These two protein chains interact to form a complex.

Interface contacts:
Residue K66 in protein 2 contacts residue L2 in protein 1 (closest heavy-atom distance 3.0 Å).
Residue V76 in protein 2 interacts with residue A8 in protein 1 (closest heavy-atom distance 4.3 Å).
Residue Y116 in protein 2 contacts residue V9 in protein 1 (closest heavy-atom distance 3.4 Å).
Residue Y59 in protein 2 interacts with residue L1 in protein 1 (closest heavy-atom distance 3.7 Å).
Residue R97 in protein 2 contacts residue M7 in protein 1 (closest heavy-atom distance 4.6 Å).
Residue Q155 in protein 2 interacts with residue N4 in protein 1 (closest heavy-atom distance 4.5 Å).
Residue H70 in protein 2 interacts with residue L2 in protein 1 (closest heavy-atom distance 4.1 Å).
Residue T73 in protein 2 interacts with residue P6 in protein 1 (closest heavy-atom distance 4.0 Å).
Residue D77 in protein 2 contacts residue M7 in protein 1 (closest heavy-atom distance 4.7 Å).
Residue A150 in protein 2 contacts residue M7 in protein 1 (closest heavy-atom distance 4.2 Å).
Residue W147 in protein 2 contacts residue V9 in protein 1 (closest heavy-atom distance 3.9 Å).
Residue M5 in protein 2 is in contact with residue L1 in protein 1 (closest heavy-atom distance 3.8 Å).
Residue Y123 in protein 2 is in contact with residue V9 in protein 1 (closest heavy-atom distance 4.3 Å).
Residue Y159 in protein 2 contacts residue L2 in protein 1 (closest heavy-atom distance 3.7 Å).
Residue A69 in protein 2 contacts residue P6 in protein 1 (closest heavy-atom distance 4.6 Å).
Residue T73 in protein 2 contacts residue M7 in protein 1 (closest heavy-atom distance 3.9 Å).
Residue Q155 in protein 2 interacts with residue G5 in protein 1 (closest heavy-atom distance 3.0 Å).
Residue Y159 in protein 2 contacts residue W3 in protein 1 (closest heavy-atom distance 3.5 Å).
Residue E63 in protein 2 interacts with residue L2 in protein 1 (closest heavy-atom distance 2.9 Å).
Residue K66 in protein 2 contacts residue W3 in protein 1 (closest heavy-atom distance 3.9 Å).
Residue Y7 in protein 2 interacts with residue L2 in protein 1 (closest heavy-atom distance 3.5 Å).
Residue K146 in protein 2 is in contact with residue V9 in protein 1 (closest heavy-atom distance 3.0 Å).
Residue Y7 in protein 2 interacts with residue L1 in protein 1 (closest heavy-atom distance 2.9 Å).
Residue W167 in protein 2 contacts residue L1 in protein 1 (closest heavy-atom distance 3.6 Å).
Residue H70 in protein 2 is in contact with residue W3 in protein 1 (closest heavy-atom distance 3.1 Å).
Residue L81 in protein 2 contacts residue V9 in protein 1 (closest heavy-atom distance 3.9 Å).
Residue R97 in protein 2 contacts residue P6 in protein 1 (closest heavy-atom distance 4.1 Å).
Residue V152 in protein 2 interacts with residue W3 in protein 1 (closest heavy-atom distance 4.1 Å).
Residue F33 in protein 2 interacts with residue L1 in protein 1 (closest heavy-atom distance 4.8 Å).
Residue W147 in protein 2 interacts with residue A8 in protein 1 (closest heavy-atom distance 2.9 Å).
Residue K146 in protein 2 is in contact with residue A8 in protein 1 (closest heavy-atom distance 4.4 Å).
Residue F9 in protein 2 interacts with residue L2 in protein 1 (closest heavy-atom distance 3.6 Å).
Residue M45 in protein 2 is in contact with residue L2 in protein 1 (closest heavy-atom distance 3.4 Å).
Residue K66 in protein 2 contacts residue L1 in protein 1 (closest heavy-atom distance 3.4 Å).
Residue E63 in protein 2 contacts residue L1 in protein 1 (closest heavy-atom distance 3.0 Å).
Residue Y99 in protein 2 contacts residue W3 in protein 1 (closest heavy-atom distance 3.1 Å).
Residue Q155 in protein 2 contacts residue W3 in protein 1 (closest heavy-atom distance 2.9 Å).
Residue W147 in protein 2 contacts residue M7 in protein 1 (closest heavy-atom distance 3.4 Å).
Residue K66 in protein 2 is in contact with residue N4 in protein 1 (closest heavy-atom distance 3.7 Å).
Residue R97 in protein 2 is in contact with residue W3 in protein 1 (closest heavy-atom distance 4.0 Å).
Residue D77 in protein 2 is in contact with residue A8 in protein 1 (closest heavy-atom distance 3.2 Å).
Residue Y84 in protein 2 contacts residue V9 in protein 1 (closest heavy-atom distance 2.7 Å).
Residue Y99 in protein 2 contacts residue L2 in protein 1 (closest heavy-atom distance 3.3 Å).
Residue T80 in protein 2 interacts with residue V9 in protein 1 (closest heavy-atom distance 3.7 Å).
Residue L156 in protein 2 contacts residue W3 in protein 1 (closest heavy-atom distance 3.6 Å).
Residue V67 in protein 2 is in contact with residue L2 in protein 1 (closest heavy-atom distance 3.6 Å).
Residue Q155 in protein 2 interacts with residue M7 in protein 1 (closest heavy-atom distance 3.8 Å).
Residue D77 in protein 2 is in contact with residue V9 in protein 1 (closest heavy-atom distance 2.8 Å).
Residue Y171 in protein 2 is in contact with residue L1 in protein 1 (closest heavy-atom distance 2.8 Å).
Residue T73 in protein 2 is in contact with residue A8 in protein 1 (closest heavy-atom distance 3.8 Å).
Residue T163 in protein 2 interacts with residue L1 in protein 1 (closest heavy-atom distance 3.6 Å).
Residue T142 in protein 2 interacts with residue V9 in protein 1 (closest heavy-atom distance 4.9 Å).
Residue V152 in protein 2 interacts with residue M7 in protein 1 (closest heavy-atom distance 3.6 Å).
Residue Y159 in protein 2 is in contact with residue L1 in protein 1 (closest heavy-atom distance 2.7 Å).
Residue H70 in protein 2 is in contact with residue P6 in protein 1 (closest heavy-atom distance 4.0 Å).
Residue T143 in protein 2 interacts with residue V9 in protein 1 (closest heavy-atom distance 2.6 Å).
Residue H114 in protein 2 contacts residue W3 in protein 1 (closest heavy-atom distance 3.8 Å).

Sequence of protein 1:
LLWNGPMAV

Sequence of protein 2:
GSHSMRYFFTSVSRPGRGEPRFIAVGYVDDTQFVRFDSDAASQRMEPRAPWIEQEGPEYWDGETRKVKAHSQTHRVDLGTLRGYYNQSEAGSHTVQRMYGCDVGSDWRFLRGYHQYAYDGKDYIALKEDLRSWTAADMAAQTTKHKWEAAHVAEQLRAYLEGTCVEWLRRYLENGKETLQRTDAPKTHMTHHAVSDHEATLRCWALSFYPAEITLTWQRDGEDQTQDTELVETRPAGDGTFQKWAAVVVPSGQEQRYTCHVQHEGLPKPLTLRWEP